Residue-level contacts at the interface:
Residue I66 in chain B contacts residue F3 in chain A (closest heavy-atom distance 3.3 Å).
Residue K146 in chain B is in contact with residue I8 in chain A (closest heavy-atom distance 4.3 Å).
Residue R62 in chain B is in contact with residue L1 in chain A (closest heavy-atom distance 3.7 Å).
Residue Y123 in chain B is in contact with residue M9 in chain A (closest heavy-atom distance 3.5 Å).
Residue F33 in chain B is in contact with residue L1 in chain A (closest heavy-atom distance 4.7 Å).
Residue N63 in chain B interacts with residue L1 in chain A (closest heavy-atom distance 4.1 Å).
Residue Y159 in chain B interacts with residue F3 in chain A (closest heavy-atom distance 3.6 Å).
Residue N70 in chain B contacts residue F3 in chain A (closest heavy-atom distance 4.8 Å).
Residue Y7 in chain B is in contact with residue L1 in chain A (closest heavy-atom distance 3.0 Å).
Residue W147 in chain B is in contact with residue I8 in chain A (closest heavy-atom distance 3.4 Å).
Residue Y99 in chain B interacts with residue P2 in chain A (closest heavy-atom distance 3.1 Å).
Residue Y84 in chain B interacts with residue M9 in chain A (closest heavy-atom distance 2.8 Å).
Residue L81 in chain B is in contact with residue M9 in chain A (closest heavy-atom distance 3.9 Å).
Residue I66 in chain B is in contact with residue E4 in chain A (closest heavy-atom distance 3.8 Å).
Residue Y59 in chain B contacts residue L1 in chain A (closest heavy-atom distance 4.1 Å).
Residue I66 in chain B interacts with residue P2 in chain A (closest heavy-atom distance 4.2 Å).
Residue A150 in chain B is in contact with residue T7 in chain A (closest heavy-atom distance 4.0 Å).
Residue W147 in chain B interacts with residue M9 in chain A (closest heavy-atom distance 3.5 Å).
Residue W167 in chain B is in contact with residue L1 in chain A (closest heavy-atom distance 3.6 Å).
Residue Q155 in chain B is in contact with residue R5 in chain A (closest heavy-atom distance 2.9 Å).
Residue Q155 in chain B interacts with residue E4 in chain A (closest heavy-atom distance 4.8 Å).
Residue N80 in chain B contacts residue I8 in chain A (closest heavy-atom distance 3.3 Å).
Residue T143 in chain B interacts with residue M9 in chain A (closest heavy-atom distance 2.8 Å).
Residue L156 in chain B interacts with residue F3 in chain A (closest heavy-atom distance 3.9 Å).
Residue I142 in chain B contacts residue M9 in chain A (closest heavy-atom distance 4.8 Å).
Residue T73 in chain B interacts with residue A6 in chain A (closest heavy-atom distance 3.4 Å).
Residue Y9 in chain B contacts residue F3 in chain A (closest heavy-atom distance 4.3 Å).
Residue Y9 in chain B interacts with residue P2 in chain A (closest heavy-atom distance 4.0 Å).
Residue V152 in chain B interacts with residue T7 in chain A (closest heavy-atom distance 3.8 Å).
Residue Y159 in chain B contacts residue L1 in chain A (closest heavy-atom distance 2.5 Å).
Residue Q155 in chain B contacts residue F3 in chain A (closest heavy-atom distance 3.6 Å).
Residue S77 in chain B contacts residue M9 in chain A (closest heavy-atom distance 2.9 Å).
Residue N70 in chain B is in contact with residue A6 in chain A (closest heavy-atom distance 3.8 Å).
Residue N70 in chain B is in contact with residue R5 in chain A (closest heavy-atom distance 4.8 Å).
Residue Y99 in chain B contacts residue F3 in chain A (closest heavy-atom distance 2.8 Å).
Residue Y7 in chain B interacts with residue P2 in chain A (closest heavy-atom distance 3.3 Å).
Residue N63 in chain B is in contact with residue P2 in chain A (closest heavy-atom distance 3.3 Å).
Residue T73 in chain B contacts residue T7 in chain A (closest heavy-atom distance 3.6 Å).
Residue Y171 in chain B contacts residue L1 in chain A (closest heavy-atom distance 2.8 Å).
Residue F67 in chain B is in contact with residue P2 in chain A (closest heavy-atom distance 3.7 Å).
Residue L163 in chain B is in contact with residue E4 in chain A (closest heavy-atom distance 4.0 Å).
Residue Y159 in chain B interacts with residue P2 in chain A (closest heavy-atom distance 3.6 Å).
Residue W147 in chain B contacts residue T7 in chain A (closest heavy-atom distance 3.4 Å).
Residue S77 in chain B is in contact with residue T7 in chain A (closest heavy-atom distance 4.4 Å).
Residue N80 in chain B is in contact with residue M9 in chain A (closest heavy-atom distance 3.0 Å).
Residue M5 in chain B is in contact with residue L1 in chain A (closest heavy-atom distance 3.7 Å).
Residue T73 in chain B interacts with residue I8 in chain A (closest heavy-atom distance 3.6 Å).
Residue V152 in chain B interacts with residue F3 in chain A (closest heavy-atom distance 4.7 Å).
Residue I124 in chain B is in contact with residue M9 in chain A (closest heavy-atom distance 4.8 Å).
Residue I95 in chain B contacts residue M9 in chain A (closest heavy-atom distance 4.0 Å).
Residue Y74 in chain B contacts residue M9 in chain A (closest heavy-atom distance 4.3 Å).
Residue Y159 in chain B contacts residue E4 in chain A (closest heavy-atom distance 3.8 Å).
Residue S77 in chain B interacts with residue I8 in chain A (closest heavy-atom distance 3.8 Å).
Residue K146 in chain B contacts residue M9 in chain A (closest heavy-atom distance 3.0 Å).
Residue L163 in chain B is in contact with residue L1 in chain A (closest heavy-atom distance 4.2 Å).
Residue S116 in chain B is in contact with residue M9 in chain A (closest heavy-atom distance 4.4 Å).
Residue E76 in chain B contacts residue I8 in chain A (closest heavy-atom distance 3.0 Å).
Residue T69 in chain B is in contact with residue A6 in chain A (closest heavy-atom distance 4.1 Å).

Sequence of chain A:
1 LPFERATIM

Sequence of chain B:
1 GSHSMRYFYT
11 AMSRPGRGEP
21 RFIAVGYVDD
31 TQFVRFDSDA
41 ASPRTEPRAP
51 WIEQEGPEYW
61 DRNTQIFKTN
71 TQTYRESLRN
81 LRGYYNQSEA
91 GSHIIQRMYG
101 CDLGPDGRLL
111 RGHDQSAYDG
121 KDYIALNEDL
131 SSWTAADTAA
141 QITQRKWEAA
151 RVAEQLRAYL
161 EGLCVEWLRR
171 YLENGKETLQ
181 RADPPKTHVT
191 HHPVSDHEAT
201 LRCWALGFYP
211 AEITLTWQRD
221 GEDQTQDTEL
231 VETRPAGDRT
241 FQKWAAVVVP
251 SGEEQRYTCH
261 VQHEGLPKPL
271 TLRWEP

These two protein chains interact to form a complex.